The following describes two proteins that form a bound complex.

Residue-level contacts at the interface:
Residue T19 in chain B is in contact with residue R24 in chain A (closest heavy-atom distance 4.2 Å).
Residue N26 in chain B contacts residue N31 in chain A (closest heavy-atom distance 3.6 Å).
Residue T16 in chain B interacts with residue L21 in chain A (closest heavy-atom distance 3.6 Å).
Residue L33 in chain B is in contact with residue I42 in chain A (closest heavy-atom distance 3.6 Å).
Residue D34 in chain B interacts with residue E38 in chain A (closest heavy-atom distance 4.6 Å).
Residue T40 in chain B contacts residue L46 in chain A (closest heavy-atom distance 4.0 Å).
Residue I44 in chain B contacts residue L46 in chain A (closest heavy-atom distance 4.4 Å).
Residue F43 in chain B contacts residue V49 in chain A (closest heavy-atom distance 3.9 Å).
Residue L12 in chain B interacts with residue K18 in chain A (closest heavy-atom distance 4.4 Å).
Residue F43 in chain B contacts residue L46 in chain A (closest heavy-atom distance 4.0 Å).
Residue I44 in chain B interacts with residue V49 in chain A (closest heavy-atom distance 3.4 Å).
Residue N2 in chain B contacts residue Q10 in chain A (closest heavy-atom distance 2.4 Å).
Residue T47 in chain B contacts residue V49 in chain A (closest heavy-atom distance 4.3 Å).
Residue K37 in chain B interacts with residue E38 in chain A (closest heavy-atom distance 2.8 Å).
Residue L22 in chain B interacts with residue I28 in chain A (closest heavy-atom distance 3.6 Å).
Residue T29 in chain B is in contact with residue Q35 in chain A (closest heavy-atom distance 4.0 Å).
Residue Q30 in chain B is in contact with residue R34 in chain A (closest heavy-atom distance 3.4 Å).
Residue L33 in chain B interacts with residue L39 in chain A (closest heavy-atom distance 3.7 Å).
Residue L36 in chain B contacts residue I42 in chain A (closest heavy-atom distance 4.2 Å).
Residue N26 in chain B contacts residue I28 in chain A (closest heavy-atom distance 4.8 Å).
Residue N26 in chain B interacts with residue Q35 in chain A (closest heavy-atom distance 2.9 Å).
Residue L33 in chain B contacts residue E38 in chain A (closest heavy-atom distance 3.7 Å).
Residue T19 in chain B interacts with residue L21 in chain A (closest heavy-atom distance 4.0 Å).
Residue T19 in chain B is in contact with residue T25 in chain A (closest heavy-atom distance 4.7 Å).
Residue I23 in chain B interacts with residue I28 in chain A (closest heavy-atom distance 3.7 Å).
Residue T3 in chain B contacts residue Q10 in chain A (closest heavy-atom distance 3.7 Å).
Residue L12 in chain B is in contact with residue L17 in chain A (closest heavy-atom distance 4.0 Å).
Residue I15 in chain B is in contact with residue L21 in chain A (closest heavy-atom distance 4.0 Å).
Residue T16 in chain B interacts with residue L17 in chain A (closest heavy-atom distance 3.7 Å).
Residue I44 in chain B contacts residue Q45 in chain A (closest heavy-atom distance 3.9 Å).
Residue N26 in chain B contacts residue I32 in chain A (closest heavy-atom distance 3.6 Å).
Residue Q30 in chain B interacts with residue Q35 in chain A (closest heavy-atom distance 3.1 Å).
Residue T40 in chain B interacts with residue I42 in chain A (closest heavy-atom distance 3.5 Å).
Residue L33 in chain B interacts with residue Q35 in chain A (closest heavy-atom distance 3.6 Å).
Residue Q30 in chain B interacts with residue E38 in chain A (closest heavy-atom distance 3.1 Å).
Residue L7 in chain B interacts with residue L17 in chain A (closest heavy-atom distance 3.4 Å).
Residue I23 in chain B interacts with residue R24 in chain A (closest heavy-atom distance 4.4 Å).
Residue V6 in chain B contacts residue Q10 in chain A (closest heavy-atom distance 3.5 Å).
Residue T19 in chain B contacts residue I28 in chain A (closest heavy-atom distance 4.2 Å).
Residue K37 in chain B is in contact with residue I42 in chain A (closest heavy-atom distance 3.9 Å).
Residue Q41 in chain B is in contact with residue Q45 in chain A (closest heavy-atom distance 4.3 Å).
Residue L36 in chain B interacts with residue L39 in chain A (closest heavy-atom distance 4.5 Å).
Residue L12 in chain B contacts residue L21 in chain A (closest heavy-atom distance 3.9 Å).
Residue T40 in chain B is in contact with residue Q45 in chain A (closest heavy-atom distance 4.1 Å).

Sequence of chain A:
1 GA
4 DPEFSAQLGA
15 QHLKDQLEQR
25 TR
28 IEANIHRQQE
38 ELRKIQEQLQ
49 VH

Sequence of chain B:
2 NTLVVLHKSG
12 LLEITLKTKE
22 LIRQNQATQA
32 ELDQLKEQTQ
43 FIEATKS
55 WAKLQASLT